Sequence of the first protein:
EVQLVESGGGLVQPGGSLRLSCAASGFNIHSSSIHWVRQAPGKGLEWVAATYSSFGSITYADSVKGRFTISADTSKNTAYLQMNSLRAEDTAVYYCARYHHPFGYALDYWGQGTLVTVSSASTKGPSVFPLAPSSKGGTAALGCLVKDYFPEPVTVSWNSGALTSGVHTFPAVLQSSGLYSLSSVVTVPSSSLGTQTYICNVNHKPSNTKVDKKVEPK

Contacts between the two chains:
Residue T59 in the first protein contacts residue G97 in the second protein (closest heavy-atom distance 4.8 Å).
Residue P102 in the first protein is in contact with residue P12 in the second protein (closest heavy-atom distance 4.8 Å).
Residue F55 in the first protein contacts residue M93 in the second protein (closest heavy-atom distance 3.4 Å).
Residue P102 in the first protein interacts with residue W44 in the second protein (closest heavy-atom distance 4.1 Å).
Residue S53 in the first protein is in contact with residue R103 in the second protein (closest heavy-atom distance 3.2 Å).
Residue S32 in the first protein interacts with residue Q42 in the second protein (closest heavy-atom distance 3.3 Å).
Residue S54 in the first protein is in contact with residue E39 in the second protein (closest heavy-atom distance 3.8 Å).
Residue S57 in the first protein contacts residue F98 in the second protein (closest heavy-atom distance 3.4 Å).
Residue H101 in the first protein contacts residue L38 in the second protein (closest heavy-atom distance 3.7 Å).
Residue S31 in the first protein contacts residue E35 in the second protein (closest heavy-atom distance 3.1 Å).
Residue Y105 in the first protein interacts with residue E48 in the second protein (closest heavy-atom distance 2.5 Å).
Residue G104 in the first protein is in contact with residue P45 in the second protein (closest heavy-atom distance 5.0 Å).
Residue F55 in the first protein is in contact with residue F43 in the second protein (closest heavy-atom distance 3.6 Å).
Residue F55 in the first protein is in contact with residue A99 in the second protein (closest heavy-atom distance 4.5 Å).
Residue H101 in the first protein interacts with residue G37 in the second protein (closest heavy-atom distance 3.5 Å).
Residue H30 in the first protein contacts residue H30 in the second protein (closest heavy-atom distance 4.7 Å).
Residue S32 in the first protein interacts with residue L38 in the second protein (closest heavy-atom distance 4.0 Å).
Residue S53 in the first protein is in contact with residue E39 in the second protein (closest heavy-atom distance 2.6 Å).
Residue Y99 in the first protein interacts with residue Q42 in the second protein (closest heavy-atom distance 4.5 Å).
Residue S31 in the first protein interacts with residue E39 in the second protein (closest heavy-atom distance 3.3 Å).
Residue T59 in the first protein interacts with residue F98 in the second protein (closest heavy-atom distance 3.8 Å).
Residue Y105 in the first protein interacts with residue W44 in the second protein (closest heavy-atom distance 4.3 Å).
Residue Y52 in the first protein interacts with residue Q42 in the second protein (closest heavy-atom distance 3.5 Å).
Residue R98 in the first protein is in contact with residue L38 in the second protein (closest heavy-atom distance 3.9 Å).
Residue H30 in the first protein interacts with residue E39 in the second protein (closest heavy-atom distance 4.1 Å).
Residue F103 in the first protein interacts with residue W44 in the second protein (closest heavy-atom distance 3.2 Å).
Residue S54 in the first protein is in contact with residue Y63 in the second protein (closest heavy-atom distance 4.5 Å).
Residue H101 in the first protein is in contact with residue H41 in the second protein (closest heavy-atom distance 3.6 Å).
Residue H30 in the first protein is in contact with residue E35 in the second protein (closest heavy-atom distance 2.9 Å).
Residue F55 in the first protein interacts with residue P101 in the second protein (closest heavy-atom distance 4.4 Å).
Residue S54 in the first protein is in contact with residue F43 in the second protein (closest heavy-atom distance 3.5 Å).
Residue S31 in the first protein interacts with residue Q42 in the second protein (closest heavy-atom distance 3.2 Å).
Residue S54 in the first protein interacts with residue R103 in the second protein (closest heavy-atom distance 3.5 Å).
Residue F55 in the first protein interacts with residue Q42 in the second protein (closest heavy-atom distance 4.6 Å).
Residue S54 in the first protein contacts residue Q42 in the second protein (closest heavy-atom distance 2.7 Å).
Residue S53 in the first protein contacts residue Q42 in the second protein (closest heavy-atom distance 3.0 Å).
Residue N28 in the first protein contacts residue L38 in the second protein (closest heavy-atom distance 4.0 Å).
Residue S31 in the first protein is in contact with residue L38 in the second protein (closest heavy-atom distance 3.4 Å).
Residue P102 in the first protein contacts residue H41 in the second protein (closest heavy-atom distance 2.9 Å).
Residue Y99 in the first protein interacts with residue H41 in the second protein (closest heavy-atom distance 5.0 Å).
Residue N28 in the first protein interacts with residue E35 in the second protein (closest heavy-atom distance 3.3 Å).
Residue F103 in the first protein interacts with residue P45 in the second protein (closest heavy-atom distance 4.8 Å).
Residue F55 in the first protein interacts with residue F98 in the second protein (closest heavy-atom distance 3.5 Å).
Residue F27 in the first protein is in contact with residue L38 in the second protein (closest heavy-atom distance 3.6 Å).
Residue S31 in the first protein is in contact with residue H30 in the second protein (closest heavy-atom distance 3.9 Å).
Residue Y99 in the first protein is in contact with residue P45 in the second protein (closest heavy-atom distance 3.6 Å).
Residue Y52 in the first protein is in contact with residue F98 in the second protein (closest heavy-atom distance 3.9 Å).
Residue S33 in the first protein interacts with residue Q42 in the second protein (closest heavy-atom distance 3.8 Å).
Residue S54 in the first protein is in contact with residue P101 in the second protein (closest heavy-atom distance 3.7 Å).
Residue Y105 in the first protein contacts residue P45 in the second protein (closest heavy-atom distance 3.4 Å).
Residue F55 in the first protein is in contact with residue L46 in the second protein (closest heavy-atom distance 4.2 Å).
Residue F103 in the first protein is in contact with residue H41 in the second protein (closest heavy-atom distance 4.9 Å).

This data describes a binding interaction between two proteins.

Sequence of the second protein:
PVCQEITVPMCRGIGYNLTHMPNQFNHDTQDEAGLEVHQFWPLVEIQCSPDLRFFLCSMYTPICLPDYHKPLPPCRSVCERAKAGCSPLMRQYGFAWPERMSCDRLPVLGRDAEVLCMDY